Sequence of protein 1:
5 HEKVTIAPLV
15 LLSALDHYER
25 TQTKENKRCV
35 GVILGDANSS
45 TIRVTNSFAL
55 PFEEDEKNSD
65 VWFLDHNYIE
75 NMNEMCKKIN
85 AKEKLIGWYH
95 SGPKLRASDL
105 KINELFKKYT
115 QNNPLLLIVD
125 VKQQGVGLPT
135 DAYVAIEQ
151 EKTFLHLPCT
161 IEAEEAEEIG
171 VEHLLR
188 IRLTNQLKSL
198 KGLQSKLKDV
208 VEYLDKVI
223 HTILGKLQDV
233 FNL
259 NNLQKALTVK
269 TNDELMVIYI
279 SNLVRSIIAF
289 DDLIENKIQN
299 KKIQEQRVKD

These two protein chains interact to form a complex.

Interface contacts:
Residue Q362 in protein 2 is in contact with residue Q230 in protein 1 (closest heavy-atom distance 3.0 Å).
Residue M384 in protein 2 contacts residue R189 in protein 1 (closest heavy-atom distance 2.8 Å).
Residue I363 in protein 2 interacts with residue L211 in protein 1 (closest heavy-atom distance 4.0 Å).
Residue N374 in protein 2 contacts residue L197 in protein 1 (closest heavy-atom distance 4.0 Å).
Residue M366 in protein 2 contacts residue F233 in protein 1 (closest heavy-atom distance 3.4 Å).
Residue R306 in protein 2 interacts with residue L261 in protein 1 (closest heavy-atom distance 3.3 Å).
Residue I363 in protein 2 interacts with residue Y210 in protein 1 (closest heavy-atom distance 4.7 Å).
Residue R356 in protein 2 is in contact with residue D231 in protein 1 (closest heavy-atom distance 4.9 Å).
Residue M384 in protein 2 contacts residue L190 in protein 1 (closest heavy-atom distance 2.7 Å).
Residue F301 in protein 2 is in contact with residue N234 in protein 1 (closest heavy-atom distance 3.2 Å).
Residue R356 in protein 2 contacts residue N234 in protein 1 (closest heavy-atom distance 2.5 Å).
Residue I163 in protein 2 is in contact with residue K152 in protein 1 (closest heavy-atom distance 4.2 Å).
Residue V302 in protein 2 contacts residue N260 in protein 1 (closest heavy-atom distance 4.6 Å).
Residue N374 in protein 2 is in contact with residue L204 in protein 1 (closest heavy-atom distance 3.5 Å).
Residue N304 in protein 2 interacts with residue N260 in protein 1 (closest heavy-atom distance 3.0 Å).
Residue L370 in protein 2 interacts with residue F233 in protein 1 (closest heavy-atom distance 3.2 Å).
Residue V377 in protein 2 is in contact with residue N259 in protein 1 (closest heavy-atom distance 4.5 Å).
Residue R369 in protein 2 interacts with residue Q230 in protein 1 (closest heavy-atom distance 4.6 Å).
Residue W373 in protein 2 contacts residue V232 in protein 1 (closest heavy-atom distance 4.2 Å).
Residue F301 in protein 2 is in contact with residue F233 in protein 1 (closest heavy-atom distance 4.0 Å).
Residue L380 in protein 2 interacts with residue Q193 in protein 1 (closest heavy-atom distance 3.9 Å).
Residue N374 in protein 2 is in contact with residue Q201 in protein 1 (closest heavy-atom distance 4.5 Å).
Residue W373 in protein 2 is in contact with residue L200 in protein 1 (closest heavy-atom distance 2.8 Å).
Residue K367 in protein 2 interacts with residue L211 in protein 1 (closest heavy-atom distance 3.4 Å).
Residue W373 in protein 2 contacts residue F233 in protein 1 (closest heavy-atom distance 4.1 Å).
Residue V371 in protein 2 contacts residue L204 in protein 1 (closest heavy-atom distance 4.6 Å).
Residue W352 in protein 2 is in contact with residue D231 in protein 1 (closest heavy-atom distance 3.5 Å).
Residue L370 in protein 2 contacts residue L229 in protein 1 (closest heavy-atom distance 4.3 Å).
Residue V377 in protein 2 is in contact with residue Q193 in protein 1 (closest heavy-atom distance 3.8 Å).
Residue K303 in protein 2 contacts residue N260 in protein 1 (closest heavy-atom distance 3.1 Å).
Residue G381 in protein 2 is in contact with residue Q193 in protein 1 (closest heavy-atom distance 3.8 Å).
Residue L370 in protein 2 is in contact with residue L204 in protein 1 (closest heavy-atom distance 4.0 Å).
Residue R306 in protein 2 is in contact with residue N234 in protein 1 (closest heavy-atom distance 4.2 Å).
Residue N374 in protein 2 interacts with residue L200 in protein 1 (closest heavy-atom distance 3.2 Å).
Residue R356 in protein 2 interacts with residue Q230 in protein 1 (closest heavy-atom distance 2.5 Å).
Residue W352 in protein 2 is in contact with residue L235 in protein 1 (closest heavy-atom distance 4.9 Å).
Residue M366 in protein 2 interacts with residue L229 in protein 1 (closest heavy-atom distance 3.4 Å).
Residue K303 in protein 2 is in contact with residue L261 in protein 1 (closest heavy-atom distance 4.8 Å).
Residue E378 in protein 2 interacts with residue L197 in protein 1 (closest heavy-atom distance 3.6 Å).
Residue V377 in protein 2 contacts residue L200 in protein 1 (closest heavy-atom distance 2.9 Å).
Residue S359 in protein 2 is in contact with residue Q230 in protein 1 (closest heavy-atom distance 3.9 Å).
Residue R369 in protein 2 is in contact with residue F233 in protein 1 (closest heavy-atom distance 3.3 Å).
Residue Q376 in protein 2 interacts with residue N259 in protein 1 (closest heavy-atom distance 2.6 Å).
Residue W352 in protein 2 interacts with residue N234 in protein 1 (closest heavy-atom distance 3.4 Å).
Residue G381 in protein 2 interacts with residue L197 in protein 1 (closest heavy-atom distance 4.8 Å).
Residue K303 in protein 2 contacts residue F233 in protein 1 (closest heavy-atom distance 4.3 Å).
Residue Q376 in protein 2 contacts residue N260 in protein 1 (closest heavy-atom distance 4.7 Å).
Residue N304 in protein 2 interacts with residue L261 in protein 1 (closest heavy-atom distance 3.5 Å).
Residue L370 in protein 2 contacts residue K203 in protein 1 (closest heavy-atom distance 4.1 Å).
Residue I363 in protein 2 contacts residue L226 in protein 1 (closest heavy-atom distance 3.5 Å).
Residue M366 in protein 2 is in contact with residue Q230 in protein 1 (closest heavy-atom distance 4.8 Å).
Residue V377 in protein 2 is in contact with residue L197 in protein 1 (closest heavy-atom distance 3.4 Å).
Residue L370 in protein 2 is in contact with residue V207 in protein 1 (closest heavy-atom distance 3.4 Å).
Residue I357 in protein 2 interacts with residue Q230 in protein 1 (closest heavy-atom distance 4.7 Å).
Residue W373 in protein 2 contacts residue N259 in protein 1 (closest heavy-atom distance 3.9 Å).
Residue M366 in protein 2 interacts with residue L226 in protein 1 (closest heavy-atom distance 3.5 Å).
Residue M366 in protein 2 interacts with residue V207 in protein 1 (closest heavy-atom distance 4.4 Å).
Residue M384 in protein 2 is in contact with residue Q193 in protein 1 (closest heavy-atom distance 3.8 Å).
Residue S359 in protein 2 contacts residue L226 in protein 1 (closest heavy-atom distance 4.3 Å).
Residue E385 in protein 2 interacts with residue L190 in protein 1 (closest heavy-atom distance 4.0 Å).

Sequence of protein 2:
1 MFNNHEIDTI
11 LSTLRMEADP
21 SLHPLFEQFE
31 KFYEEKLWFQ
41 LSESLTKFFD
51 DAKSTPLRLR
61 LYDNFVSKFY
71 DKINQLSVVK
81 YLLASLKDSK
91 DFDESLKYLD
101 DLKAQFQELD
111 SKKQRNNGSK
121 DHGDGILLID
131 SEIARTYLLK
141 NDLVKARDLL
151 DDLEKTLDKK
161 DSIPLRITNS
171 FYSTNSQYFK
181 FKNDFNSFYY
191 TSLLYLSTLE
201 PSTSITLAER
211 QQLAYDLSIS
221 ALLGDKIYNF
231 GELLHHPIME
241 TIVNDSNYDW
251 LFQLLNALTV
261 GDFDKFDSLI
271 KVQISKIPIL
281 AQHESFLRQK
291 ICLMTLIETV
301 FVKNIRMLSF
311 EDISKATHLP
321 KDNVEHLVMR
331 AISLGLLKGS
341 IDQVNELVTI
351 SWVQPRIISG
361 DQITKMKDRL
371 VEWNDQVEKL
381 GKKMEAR